Interface contacts:
Residue F341 in protein 2 is in contact with residue G12 in protein 1 (closest heavy-atom distance 3.4 Å).
Residue K340 in protein 2 interacts with residue G12 in protein 1 (closest heavy-atom distance 3.1 Å).
Residue F341 in protein 2 contacts residue G13 in protein 1 (closest heavy-atom distance 4.8 Å).
Residue V342 in protein 2 is in contact with residue G13 in protein 1 (closest heavy-atom distance 5.0 Å).
Residue K340 in protein 2 interacts with residue G11 in protein 1 (closest heavy-atom distance 3.5 Å).
Residue F341 in protein 2 contacts residue G14 in protein 1 (closest heavy-atom distance 4.9 Å).
Residue V342 in protein 2 interacts with residue G12 in protein 1 (closest heavy-atom distance 3.4 Å).
Residue H179 in protein 2 interacts with residue D16 in protein 1 (closest heavy-atom distance 3.2 Å).
Residue V384 in protein 2 contacts residue E6 in protein 1 (closest heavy-atom distance 4.8 Å).
Residue V384 in protein 2 contacts residue Q5 in protein 1 (closest heavy-atom distance 4.5 Å).
Residue V342 in protein 2 interacts with residue G11 in protein 1 (closest heavy-atom distance 4.5 Å).

Sequence of protein 2:
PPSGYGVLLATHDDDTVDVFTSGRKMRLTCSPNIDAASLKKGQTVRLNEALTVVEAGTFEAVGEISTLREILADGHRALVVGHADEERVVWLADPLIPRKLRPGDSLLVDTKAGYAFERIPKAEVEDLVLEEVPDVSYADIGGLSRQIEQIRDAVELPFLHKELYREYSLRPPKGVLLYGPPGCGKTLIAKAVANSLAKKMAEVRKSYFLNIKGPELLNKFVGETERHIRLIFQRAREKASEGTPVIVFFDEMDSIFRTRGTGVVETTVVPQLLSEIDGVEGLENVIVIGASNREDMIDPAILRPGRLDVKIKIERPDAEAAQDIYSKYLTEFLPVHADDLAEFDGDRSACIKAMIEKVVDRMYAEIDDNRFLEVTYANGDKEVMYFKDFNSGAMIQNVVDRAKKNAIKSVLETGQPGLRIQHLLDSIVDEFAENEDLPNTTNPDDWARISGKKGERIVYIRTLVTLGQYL

Sequence of protein 1:
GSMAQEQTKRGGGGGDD

These two protein chains interact to form a complex.